Residue-level contacts at the interface:
Residue Q511 in the first protein interacts with residue Y88 in the second protein (closest heavy-atom distance 3.3 Å).
Residue S78 in the first protein contacts residue M423 in the second protein (closest heavy-atom distance 2.8 Å).
Residue A66 in the first protein is in contact with residue D522 in the second protein (closest heavy-atom distance 3.1 Å).
Residue S513 in the first protein is in contact with residue Y88 in the second protein (closest heavy-atom distance 2.8 Å).
Residue A518 in the first protein contacts residue Q496 in the second protein (closest heavy-atom distance 2.6 Å).
Residue K427 in the first protein interacts with residue E84 in the second protein (closest heavy-atom distance 3.1 Å).
Residue K87 in the first protein interacts with residue S513 in the second protein (closest heavy-atom distance 2.8 Å).
Residue R44 in the first protein interacts with residue E416 in the second protein (closest heavy-atom distance 3.1 Å).
Residue N492 in the first protein contacts residue P516 in the second protein (closest heavy-atom distance 3.3 Å).
Residue R533 in the first protein is in contact with residue E59 in the second protein (closest heavy-atom distance 3.2 Å).
Residue V79 in the first protein interacts with residue C397 in the second protein (closest heavy-atom distance 3.3 Å).
Residue E84 in the first protein is in contact with residue K427 in the second protein (closest heavy-atom distance 2.9 Å).
Residue D544 in the first protein contacts residue R52 in the second protein (closest heavy-atom distance 2.5 Å).
Residue T524 in the first protein contacts residue P64 in the second protein (closest heavy-atom distance 3.2 Å).
Residue D90 in the first protein interacts with residue G515 in the second protein (closest heavy-atom distance 2.5 Å).
Residue A518 in the first protein contacts residue N492 in the second protein (closest heavy-atom distance 3.1 Å).
Residue P546 in the first protein interacts with residue D46 in the second protein (closest heavy-atom distance 3.0 Å).
Residue P64 in the first protein interacts with residue T524 in the second protein (closest heavy-atom distance 2.9 Å).
Residue R394 in the first protein contacts residue W85 in the second protein (closest heavy-atom distance 3.2 Å).
Residue W85 in the first protein is in contact with residue Y440 in the second protein (closest heavy-atom distance 3.3 Å).
Residue V89 in the first protein interacts with residue S398 in the second protein (closest heavy-atom distance 3.3 Å).
Residue D522 in the first protein is in contact with residue A66 in the second protein (closest heavy-atom distance 2.7 Å).
Residue W523 in the first protein interacts with residue Y67 in the second protein (closest heavy-atom distance 3.3 Å).
Residue N399 in the first protein interacts with residue G76 in the second protein (closest heavy-atom distance 2.9 Å).
Residue N492 in the first protein contacts residue F517 in the second protein (closest heavy-atom distance 3.3 Å).
Residue L520 in the first protein is in contact with residue Q496 in the second protein (closest heavy-atom distance 2.8 Å).
Residue Y50 in the first protein interacts with residue C538 in the second protein (closest heavy-atom distance 2.9 Å).
Residue S78 in the first protein contacts residue N399 in the second protein (closest heavy-atom distance 2.8 Å).
Residue S78 in the first protein contacts residue C397 in the second protein (closest heavy-atom distance 2.8 Å).
Residue K87 in the first protein interacts with residue Q511 in the second protein (closest heavy-atom distance 3.3 Å).
Residue T61 in the first protein contacts residue A411 in the second protein (closest heavy-atom distance 3.3 Å).
Residue N399 in the first protein contacts residue T75 in the second protein (closest heavy-atom distance 3.0 Å).
Residue A510 in the first protein contacts residue K87 in the second protein (closest heavy-atom distance 2.9 Å).
Residue S78 in the first protein interacts with residue F424 in the second protein (closest heavy-atom distance 3.3 Å).
Residue K87 in the first protein is in contact with residue E512 in the second protein (closest heavy-atom distance 3.3 Å).
Residue N551 in the first protein is in contact with residue R52 in the second protein (closest heavy-atom distance 3.1 Å).
Residue R394 in the first protein is in contact with residue V89 in the second protein (closest heavy-atom distance 3.3 Å).
Residue Y88 in the first protein interacts with residue Q511 in the second protein (closest heavy-atom distance 3.3 Å).
Residue R394 in the first protein contacts residue Y88 in the second protein (closest heavy-atom distance 3.3 Å).
Residue D522 in the first protein is in contact with residue F65 in the second protein (closest heavy-atom distance 3.3 Å).
Residue T75 in the first protein contacts residue N399 in the second protein (closest heavy-atom distance 3.0 Å).
Residue Q236 in the first protein is in contact with residue N521 in the second protein (closest heavy-atom distance 3.1 Å).
Residue R52 in the first protein interacts with residue D544 in the second protein (closest heavy-atom distance 2.5 Å).
Residue Q496 in the first protein contacts residue A518 in the second protein (closest heavy-atom distance 2.9 Å).
Residue Q496 in the first protein is in contact with residue L520 in the second protein (closest heavy-atom distance 3.0 Å).
Residue D90 in the first protein interacts with residue S398 in the second protein (closest heavy-atom distance 2.5 Å).
Residue S78 in the first protein is in contact with residue Q425 in the second protein (closest heavy-atom distance 3.3 Å).
Residue F424 in the first protein contacts residue S78 in the second protein (closest heavy-atom distance 3.1 Å).
Residue C538 in the first protein interacts with residue Y50 in the second protein (closest heavy-atom distance 2.7 Å).
Residue K481 in the first protein contacts residue I509 in the second protein (closest heavy-atom distance 3.2 Å).
Residue Y88 in the first protein is in contact with residue S513 in the second protein (closest heavy-atom distance 2.7 Å).
Residue G515 in the first protein interacts with residue D90 in the second protein (closest heavy-atom distance 3.2 Å).
Residue N492 in the first protein contacts residue A518 in the second protein (closest heavy-atom distance 3.2 Å).
Residue S513 in the first protein contacts residue K87 in the second protein (closest heavy-atom distance 2.8 Å).
Residue Q425 in the first protein contacts residue V79 in the second protein (closest heavy-atom distance 3.2 Å).
Residue S398 in the first protein contacts residue D90 in the second protein (closest heavy-atom distance 3.2 Å).
Residue N551 in the first protein contacts residue Y53 in the second protein (closest heavy-atom distance 2.7 Å).
Residue C397 in the first protein interacts with residue S78 in the second protein (closest heavy-atom distance 2.8 Å).
Residue A411 in the first protein contacts residue T61 in the second protein (closest heavy-atom distance 3.3 Å).
Residue S78 in the first protein is in contact with residue S398 in the second protein (closest heavy-atom distance 2.7 Å).

Sequence of the second protein:
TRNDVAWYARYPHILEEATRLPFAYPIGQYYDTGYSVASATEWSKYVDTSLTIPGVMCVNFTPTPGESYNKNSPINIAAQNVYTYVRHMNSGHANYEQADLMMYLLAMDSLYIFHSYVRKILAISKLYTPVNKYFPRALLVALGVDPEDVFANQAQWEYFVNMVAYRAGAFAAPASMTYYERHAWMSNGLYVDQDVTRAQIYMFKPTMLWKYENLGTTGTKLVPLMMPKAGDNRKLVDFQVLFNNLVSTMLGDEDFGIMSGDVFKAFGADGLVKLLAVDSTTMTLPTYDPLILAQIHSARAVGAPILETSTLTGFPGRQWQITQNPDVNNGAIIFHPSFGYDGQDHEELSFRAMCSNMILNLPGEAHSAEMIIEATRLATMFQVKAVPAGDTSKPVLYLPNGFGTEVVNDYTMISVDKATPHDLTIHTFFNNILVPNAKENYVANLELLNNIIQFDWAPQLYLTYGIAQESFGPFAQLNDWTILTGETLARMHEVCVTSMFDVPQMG

Sequence of the first protein:
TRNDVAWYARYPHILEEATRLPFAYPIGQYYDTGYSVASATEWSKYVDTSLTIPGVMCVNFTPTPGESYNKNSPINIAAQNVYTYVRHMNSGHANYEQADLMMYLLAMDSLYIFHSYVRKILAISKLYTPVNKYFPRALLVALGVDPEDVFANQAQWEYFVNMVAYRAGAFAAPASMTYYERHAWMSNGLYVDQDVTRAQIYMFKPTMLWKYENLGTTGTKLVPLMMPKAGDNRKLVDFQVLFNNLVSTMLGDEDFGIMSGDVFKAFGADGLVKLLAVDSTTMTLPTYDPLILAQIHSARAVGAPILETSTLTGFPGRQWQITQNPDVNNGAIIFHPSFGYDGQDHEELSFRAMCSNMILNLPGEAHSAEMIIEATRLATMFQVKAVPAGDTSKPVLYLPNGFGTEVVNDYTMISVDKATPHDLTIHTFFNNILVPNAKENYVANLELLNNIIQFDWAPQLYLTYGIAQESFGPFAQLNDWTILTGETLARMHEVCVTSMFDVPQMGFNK

The following describes two proteins that form a bound complex.